Sequence of the second protein:
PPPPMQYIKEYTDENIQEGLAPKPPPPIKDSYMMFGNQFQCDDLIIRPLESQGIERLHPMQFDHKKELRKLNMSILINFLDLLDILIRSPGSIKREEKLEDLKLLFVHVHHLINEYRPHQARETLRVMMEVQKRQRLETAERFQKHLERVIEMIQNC

Residue-level contacts at the interface:
Residue I151 in the second protein is in contact with residue L74 in the first protein (closest heavy-atom distance 4.5 Å).
Residue L147 in the second protein interacts with residue M76 in the first protein (closest heavy-atom distance 4.7 Å).
Residue I151 in the second protein interacts with residue M76 in the first protein (closest heavy-atom distance 4.1 Å).
Residue I154 in the second protein interacts with residue L74 in the first protein (closest heavy-atom distance 4.7 Å).
Residue I151 in the second protein is in contact with residue C75 in the first protein (closest heavy-atom distance 3.3 Å).

The following describes two proteins that form a bound complex.

Sequence of the first protein:
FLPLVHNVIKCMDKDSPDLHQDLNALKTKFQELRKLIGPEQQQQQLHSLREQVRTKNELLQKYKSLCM